Contacts between the two chains:
Residue D128 in chain A is in contact with residue S1 in chain B (closest heavy-atom distance 4.5 Å).
Residue E131 in chain A interacts with residue S4 in chain B (closest heavy-atom distance 4.9 Å).

The following describes two proteins that form a bound complex.

Sequence of chain B:
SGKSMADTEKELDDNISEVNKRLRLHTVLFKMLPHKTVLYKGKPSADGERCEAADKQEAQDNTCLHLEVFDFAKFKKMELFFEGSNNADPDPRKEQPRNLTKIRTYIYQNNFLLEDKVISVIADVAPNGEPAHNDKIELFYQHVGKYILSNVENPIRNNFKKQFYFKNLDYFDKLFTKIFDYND

Sequence of chain A:
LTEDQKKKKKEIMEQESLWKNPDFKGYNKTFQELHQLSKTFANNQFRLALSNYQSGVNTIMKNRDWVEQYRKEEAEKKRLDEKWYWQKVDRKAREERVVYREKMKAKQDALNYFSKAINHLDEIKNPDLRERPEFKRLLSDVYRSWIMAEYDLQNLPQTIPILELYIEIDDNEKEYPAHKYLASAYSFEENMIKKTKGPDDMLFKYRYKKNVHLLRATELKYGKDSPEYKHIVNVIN